This data describes a binding interaction between two proteins.

Residue-level contacts at the interface:
Residue I357 in protein 2 is in contact with residue L358 in protein 1 (closest heavy-atom distance 3.3 Å).
Residue R31 in protein 2 interacts with residue L60 in protein 1 (closest heavy-atom distance 3.2 Å).
Residue N118 in protein 2 interacts with residue G61 in protein 1 (closest heavy-atom distance 3.1 Å).
Residue R31 in protein 2 is in contact with residue D319 in protein 1 (closest heavy-atom distance 3.0 Å).
Residue N118 in protein 2 contacts residue E62 in protein 1 (closest heavy-atom distance 3.3 Å).
Residue K25 in protein 2 contacts residue T52 in protein 1 (closest heavy-atom distance 3.4 Å).
Residue L35 in protein 2 contacts residue E190 in protein 1 (closest heavy-atom distance 3.4 Å).
Residue R31 in protein 2 interacts with residue K58 in protein 1 (closest heavy-atom distance 3.1 Å).
Residue T91 in protein 2 is in contact with residue V67 in protein 1 (closest heavy-atom distance 3.2 Å).
Residue V215 in protein 2 contacts residue T220 in protein 1 (closest heavy-atom distance 2.6 Å).
Residue V356 in protein 2 is in contact with residue L358 in protein 1 (closest heavy-atom distance 3.6 Å).
Residue N206 in protein 2 interacts with residue R354 in protein 1 (closest heavy-atom distance 2.9 Å).
Residue N27 in protein 2 is in contact with residue N57 in protein 1 (closest heavy-atom distance 3.2 Å).
Residue P172 in protein 2 is in contact with residue R354 in protein 1 (closest heavy-atom distance 3.3 Å).
Residue V356 in protein 2 contacts residue T359 in protein 1 (closest heavy-atom distance 3.5 Å).
Residue L358 in protein 2 is in contact with residue K360 in protein 1 (closest heavy-atom distance 3.5 Å).
Residue R31 in protein 2 contacts residue N57 in protein 1 (closest heavy-atom distance 3.1 Å).
Residue Y34 in protein 2 interacts with residue R320 in protein 1 (closest heavy-atom distance 3.0 Å).
Residue Y34 in protein 2 contacts residue V191 in protein 1 (closest heavy-atom distance 3.4 Å).
Residue I357 in protein 2 contacts residue K360 in protein 1 (closest heavy-atom distance 2.9 Å).
Residue T359 in protein 2 contacts residue V362 in protein 1 (closest heavy-atom distance 3.1 Å).
Residue R95 in protein 2 interacts with residue P74 in protein 1 (closest heavy-atom distance 3.2 Å).
Residue W202 in protein 2 is in contact with residue L187 in protein 1 (closest heavy-atom distance 3.2 Å).
Residue D107 in protein 2 interacts with residue K58 in protein 1 (closest heavy-atom distance 3.2 Å).
Residue E24 in protein 2 interacts with residue Q85 in protein 1 (closest heavy-atom distance 3.2 Å).
Residue K25 in protein 2 contacts residue T54 in protein 1 (closest heavy-atom distance 3.4 Å).
Residue K203 in protein 2 is in contact with residue E184 in protein 1 (closest heavy-atom distance 3.2 Å).
Residue R31 in protein 2 is in contact with residue Y59 in protein 1 (closest heavy-atom distance 3.4 Å).
Residue N206 in protein 2 contacts residue E184 in protein 1 (closest heavy-atom distance 3.4 Å).
Residue E32 in protein 2 contacts residue R320 in protein 1 (closest heavy-atom distance 3.3 Å).
Residue N27 in protein 2 is in contact with residue E47 in protein 1 (closest heavy-atom distance 2.3 Å).
Residue N243 in protein 2 interacts with residue E188 in protein 1 (closest heavy-atom distance 3.2 Å).
Residue N96 in protein 2 contacts residue T77 in protein 1 (closest heavy-atom distance 2.4 Å).
Residue N27 in protein 2 interacts with residue S56 in protein 1 (closest heavy-atom distance 3.2 Å).
Residue D210 in protein 2 is in contact with residue R354 in protein 1 (closest heavy-atom distance 3.5 Å).
Residue T359 in protein 2 interacts with residue A361 in protein 1 (closest heavy-atom distance 3.3 Å).
Residue F26 in protein 2 interacts with residue K58 in protein 1 (closest heavy-atom distance 3.1 Å).
Residue E24 in protein 2 interacts with residue S56 in protein 1 (closest heavy-atom distance 2.8 Å).
Residue N206 in protein 2 contacts residue F235 in protein 1 (closest heavy-atom distance 3.5 Å).
Residue R95 in protein 2 interacts with residue S73 in protein 1 (closest heavy-atom distance 3.5 Å).
Residue I93 in protein 2 interacts with residue Q66 in protein 1 (closest heavy-atom distance 2.8 Å).
Residue Q173 in protein 2 interacts with residue L358 in protein 1 (closest heavy-atom distance 3.4 Å).
Residue V215 in protein 2 interacts with residue Y219 in protein 1 (closest heavy-atom distance 3.4 Å).
Residue I23 in protein 2 is in contact with residue T52 in protein 1 (closest heavy-atom distance 3.1 Å).
Residue T359 in protein 2 interacts with residue T359 in protein 1 (closest heavy-atom distance 3.5 Å).
Residue Y34 in protein 2 is in contact with residue E190 in protein 1 (closest heavy-atom distance 3.5 Å).
Residue Q33 in protein 2 contacts residue E62 in protein 1 (closest heavy-atom distance 3.3 Å).
Residue K25 in protein 2 is in contact with residue V55 in protein 1 (closest heavy-atom distance 3.6 Å).
Residue E24 in protein 2 interacts with residue T54 in protein 1 (closest heavy-atom distance 3.1 Å).
Residue Y34 in protein 2 interacts with residue E322 in protein 1 (closest heavy-atom distance 3.5 Å).
Residue N96 in protein 2 is in contact with residue T63 in protein 1 (closest heavy-atom distance 3.2 Å).
Residue T170 in protein 2 interacts with residue R354 in protein 1 (closest heavy-atom distance 3.1 Å).
Residue R209 in protein 2 interacts with residue F235 in protein 1 (closest heavy-atom distance 3.3 Å).
Residue R217 in protein 2 contacts residue S218 in protein 1 (closest heavy-atom distance 3.1 Å).
Residue A94 in protein 2 interacts with residue E64 in protein 1 (closest heavy-atom distance 3.3 Å).
Residue Q119 in protein 2 interacts with residue T63 in protein 1 (closest heavy-atom distance 3.2 Å).
Residue A207 in protein 2 interacts with residue R354 in protein 1 (closest heavy-atom distance 2.9 Å).
Residue T359 in protein 2 interacts with residue K360 in protein 1 (closest heavy-atom distance 2.6 Å).
Residue I93 in protein 2 is in contact with residue L68 in protein 1 (closest heavy-atom distance 3.5 Å).
Residue E32 in protein 2 is in contact with residue H155 in protein 1 (closest heavy-atom distance 2.9 Å).

Sequence of protein 2:
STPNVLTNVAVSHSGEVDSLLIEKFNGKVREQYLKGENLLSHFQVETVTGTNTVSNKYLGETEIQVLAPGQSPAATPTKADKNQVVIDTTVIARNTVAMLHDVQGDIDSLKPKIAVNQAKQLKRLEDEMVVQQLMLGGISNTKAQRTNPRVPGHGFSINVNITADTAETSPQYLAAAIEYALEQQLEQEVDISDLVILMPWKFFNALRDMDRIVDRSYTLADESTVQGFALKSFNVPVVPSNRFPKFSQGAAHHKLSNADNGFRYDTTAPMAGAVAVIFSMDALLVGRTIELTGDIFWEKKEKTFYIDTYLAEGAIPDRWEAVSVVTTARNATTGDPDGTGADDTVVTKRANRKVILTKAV

Sequence of protein 1:
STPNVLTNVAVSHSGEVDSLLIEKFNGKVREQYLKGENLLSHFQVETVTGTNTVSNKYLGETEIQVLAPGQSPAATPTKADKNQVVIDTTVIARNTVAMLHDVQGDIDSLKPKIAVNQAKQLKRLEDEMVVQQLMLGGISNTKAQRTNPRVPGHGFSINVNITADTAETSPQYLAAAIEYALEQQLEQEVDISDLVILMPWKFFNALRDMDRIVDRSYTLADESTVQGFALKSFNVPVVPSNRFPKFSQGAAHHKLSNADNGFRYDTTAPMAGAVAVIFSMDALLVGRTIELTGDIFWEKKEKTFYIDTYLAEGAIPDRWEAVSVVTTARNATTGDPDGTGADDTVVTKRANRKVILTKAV